Sequence of chain A:
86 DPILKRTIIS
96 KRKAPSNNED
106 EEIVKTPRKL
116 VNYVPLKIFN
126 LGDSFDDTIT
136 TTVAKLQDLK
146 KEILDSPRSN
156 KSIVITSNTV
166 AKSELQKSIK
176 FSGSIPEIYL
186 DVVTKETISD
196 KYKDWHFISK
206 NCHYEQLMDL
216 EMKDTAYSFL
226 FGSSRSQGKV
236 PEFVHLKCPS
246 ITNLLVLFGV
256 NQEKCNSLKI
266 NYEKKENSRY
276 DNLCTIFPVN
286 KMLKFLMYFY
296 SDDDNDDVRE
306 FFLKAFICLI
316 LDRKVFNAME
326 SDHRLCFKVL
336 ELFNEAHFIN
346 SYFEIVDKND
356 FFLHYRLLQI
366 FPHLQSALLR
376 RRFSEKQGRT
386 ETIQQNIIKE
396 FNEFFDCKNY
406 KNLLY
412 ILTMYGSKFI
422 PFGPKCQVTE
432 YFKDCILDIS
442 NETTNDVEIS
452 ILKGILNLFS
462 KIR

Sequence of chain B:
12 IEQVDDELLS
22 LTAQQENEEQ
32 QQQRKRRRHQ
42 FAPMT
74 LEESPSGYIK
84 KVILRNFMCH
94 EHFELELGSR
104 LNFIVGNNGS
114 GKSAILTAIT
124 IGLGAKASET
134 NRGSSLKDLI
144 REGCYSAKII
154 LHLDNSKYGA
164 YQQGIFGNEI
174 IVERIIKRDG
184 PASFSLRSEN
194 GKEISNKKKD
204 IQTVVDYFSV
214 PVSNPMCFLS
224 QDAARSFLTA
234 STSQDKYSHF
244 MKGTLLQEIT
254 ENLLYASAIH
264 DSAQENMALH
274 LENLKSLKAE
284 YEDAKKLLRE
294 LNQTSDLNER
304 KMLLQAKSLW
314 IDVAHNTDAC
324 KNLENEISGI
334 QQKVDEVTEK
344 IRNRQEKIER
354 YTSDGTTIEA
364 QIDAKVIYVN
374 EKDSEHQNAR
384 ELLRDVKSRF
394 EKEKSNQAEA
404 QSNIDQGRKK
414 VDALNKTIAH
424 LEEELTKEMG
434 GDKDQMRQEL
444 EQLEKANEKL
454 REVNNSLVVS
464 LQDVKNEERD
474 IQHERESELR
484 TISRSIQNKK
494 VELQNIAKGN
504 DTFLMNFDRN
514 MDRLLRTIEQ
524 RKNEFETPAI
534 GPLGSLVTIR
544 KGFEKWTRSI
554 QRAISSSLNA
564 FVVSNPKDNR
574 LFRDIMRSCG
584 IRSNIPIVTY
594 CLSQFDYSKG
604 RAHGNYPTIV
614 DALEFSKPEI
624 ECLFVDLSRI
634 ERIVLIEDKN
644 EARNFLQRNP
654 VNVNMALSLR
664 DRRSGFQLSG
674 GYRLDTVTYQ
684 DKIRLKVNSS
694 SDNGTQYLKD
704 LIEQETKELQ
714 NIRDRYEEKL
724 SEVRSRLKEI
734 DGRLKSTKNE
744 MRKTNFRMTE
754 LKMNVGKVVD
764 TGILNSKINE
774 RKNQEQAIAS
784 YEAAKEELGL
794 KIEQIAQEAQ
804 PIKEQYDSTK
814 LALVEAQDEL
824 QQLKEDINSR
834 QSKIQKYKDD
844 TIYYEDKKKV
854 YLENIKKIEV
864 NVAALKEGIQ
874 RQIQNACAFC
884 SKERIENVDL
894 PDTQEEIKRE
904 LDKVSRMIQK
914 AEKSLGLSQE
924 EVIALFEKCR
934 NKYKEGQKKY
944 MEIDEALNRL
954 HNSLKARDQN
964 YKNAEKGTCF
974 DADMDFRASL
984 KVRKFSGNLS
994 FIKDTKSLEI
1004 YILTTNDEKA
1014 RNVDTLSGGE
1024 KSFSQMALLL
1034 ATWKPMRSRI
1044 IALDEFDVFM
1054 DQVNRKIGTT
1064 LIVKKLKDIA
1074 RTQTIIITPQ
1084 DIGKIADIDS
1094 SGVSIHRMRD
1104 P

These two protein chains interact to form a complex.

Contacts between the two chains:
Residue L74 in chain B interacts with residue Q428 in chain A (closest heavy-atom distance 3.5 Å).
Residue N857 in chain B contacts residue L115 in chain A (closest heavy-atom distance 3.2 Å).
Residue M305 in chain B is in contact with residue T135 in chain A (closest heavy-atom distance 3.3 Å).
Residue R933 in chain B interacts with residue R153 in chain A (closest heavy-atom distance 3.5 Å).
Residue N295 in chain B is in contact with residue K145 in chain A (closest heavy-atom distance 2.6 Å).
Residue R1074 in chain B interacts with residue E431 in chain A (closest heavy-atom distance 2.9 Å).
Residue N295 in chain B contacts residue L149 in chain A (closest heavy-atom distance 3.4 Å).
Residue N319 in chain B is in contact with residue K122 in chain A (closest heavy-atom distance 3.3 Å).
Residue N951 in chain B contacts residue T161 in chain A (closest heavy-atom distance 3.3 Å).
Residue F882 in chain B is in contact with residue T136 in chain A (closest heavy-atom distance 3.0 Å).
Residue R38 in chain B is in contact with residue D401 in chain A (closest heavy-atom distance 2.8 Å).
Residue N966 in chain B contacts residue S451 in chain A (closest heavy-atom distance 2.8 Å).
Residue Q940 in chain B contacts residue K156 in chain A (closest heavy-atom distance 3.1 Å).
Residue F929 in chain B is in contact with residue R153 in chain A (closest heavy-atom distance 3.4 Å).
Residue E329 in chain B interacts with residue Y118 in chain A (closest heavy-atom distance 2.8 Å).
Residue N963 in chain B contacts residue E443 in chain A (closest heavy-atom distance 2.8 Å).
Residue Y936 in chain B is in contact with residue S154 in chain A (closest heavy-atom distance 3.1 Å).
Residue Q34 in chain B interacts with residue K403 in chain A (closest heavy-atom distance 3.3 Å).
Residue Q308 in chain B is in contact with residue T135 in chain A (closest heavy-atom distance 3.5 Å).
Residue Q875 in chain B contacts residue I123 in chain A (closest heavy-atom distance 3.1 Å).
Residue Q308 in chain B is in contact with residue D131 in chain A (closest heavy-atom distance 3.5 Å).
Residue F973 in chain B contacts residue K462 in chain A (closest heavy-atom distance 3.4 Å).
Residue M305 in chain B is in contact with residue D132 in chain A (closest heavy-atom distance 3.3 Å).
Residue K304 in chain B interacts with residue F130 in chain A (closest heavy-atom distance 3.5 Å).
Residue D974 in chain B is in contact with residue K462 in chain A (closest heavy-atom distance 3.3 Å).
Residue R933 in chain B interacts with residue I148 in chain A (closest heavy-atom distance 3.5 Å).
Residue D974 in chain B is in contact with residue N458 in chain A (closest heavy-atom distance 2.6 Å).
Residue Q897 in chain B contacts residue N125 in chain A (closest heavy-atom distance 2.9 Å).
Residue A322 in chain B interacts with residue K122 in chain A (closest heavy-atom distance 3.4 Å).
Residue Q308 in chain B contacts residue D132 in chain A (closest heavy-atom distance 3.4 Å).
Residue Y964 in chain B is in contact with residue E443 in chain A (closest heavy-atom distance 3.2 Å).
Residue Q922 in chain B interacts with residue V138 in chain A (closest heavy-atom distance 3.4 Å).
Residue S298 in chain B is in contact with residue K145 in chain A (closest heavy-atom distance 3.2 Å).
Residue Q33 in chain B interacts with residue I440 in chain A (closest heavy-atom distance 3.1 Å).
Residue R933 in chain B is in contact with residue S151 in chain A (closest heavy-atom distance 3.3 Å).
Residue S298 in chain B contacts residue Q142 in chain A (closest heavy-atom distance 3.3 Å).
Residue K36 in chain B contacts residue I440 in chain A (closest heavy-atom distance 3.4 Å).
Residue Q33 in chain B contacts residue N442 in chain A (closest heavy-atom distance 3.4 Å).
Residue F882 in chain B is in contact with residue D132 in chain A (closest heavy-atom distance 3.2 Å).
Residue F42 in chain B contacts residue Y432 in chain A (closest heavy-atom distance 3.5 Å).
Residue K304 in chain B is in contact with residue T135 in chain A (closest heavy-atom distance 2.8 Å).
Residue D315 in chain B is in contact with residue N125 in chain A (closest heavy-atom distance 2.9 Å).
Residue Q33 in chain B is in contact with residue N446 in chain A (closest heavy-atom distance 3.0 Å).
Residue E29 in chain B interacts with residue T445 in chain A (closest heavy-atom distance 3.3 Å).
Residue R960 in chain B interacts with residue T444 in chain A (closest heavy-atom distance 3.1 Å).
Residue H40 in chain B contacts residue D439 in chain A (closest heavy-atom distance 2.6 Å).
Residue Q962 in chain B interacts with residue V448 in chain A (closest heavy-atom distance 3.3 Å).
Residue R38 in chain B contacts residue N397 in chain A (closest heavy-atom distance 3.0 Å).
Residue I861 in chain B interacts with residue Y118 in chain A (closest heavy-atom distance 3.5 Å).
Residue I252 in chain B is in contact with residue E443 in chain A (closest heavy-atom distance 3.5 Å).
Residue A967 in chain B is in contact with residue E443 in chain A (closest heavy-atom distance 3.2 Å).
Residue K901 in chain B interacts with residue G127 in chain A (closest heavy-atom distance 2.4 Å).
Residue I926 in chain B contacts residue L141 in chain A (closest heavy-atom distance 3.4 Å).
Residue L868 in chain B contacts residue K122 in chain A (closest heavy-atom distance 3.3 Å).
Residue Y284 in chain B contacts residue R153 in chain A (closest heavy-atom distance 3.3 Å).
Residue Y936 in chain B is in contact with residue K156 in chain A (closest heavy-atom distance 2.8 Å).
Residue M305 in chain B is in contact with residue T136 in chain A (closest heavy-atom distance 3.2 Å).
Residue N955 in chain B contacts residue T192 in chain A (closest heavy-atom distance 3.4 Å).
Residue E285 in chain B is in contact with residue S154 in chain A (closest heavy-atom distance 3.3 Å).
Residue Q308 in chain B is in contact with residue F130 in chain A (closest heavy-atom distance 2.9 Å).